Residue-level contacts at the interface:
Residue A364 in chain A interacts with residue S31 in chain B (closest heavy-atom distance 4.1 Å).

Sequence of chain B:
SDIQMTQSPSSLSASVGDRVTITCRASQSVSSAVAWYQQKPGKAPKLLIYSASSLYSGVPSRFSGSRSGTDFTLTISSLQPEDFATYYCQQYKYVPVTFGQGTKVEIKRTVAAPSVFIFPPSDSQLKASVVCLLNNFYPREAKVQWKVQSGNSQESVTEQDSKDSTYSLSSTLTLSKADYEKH

Sequence of chain A:
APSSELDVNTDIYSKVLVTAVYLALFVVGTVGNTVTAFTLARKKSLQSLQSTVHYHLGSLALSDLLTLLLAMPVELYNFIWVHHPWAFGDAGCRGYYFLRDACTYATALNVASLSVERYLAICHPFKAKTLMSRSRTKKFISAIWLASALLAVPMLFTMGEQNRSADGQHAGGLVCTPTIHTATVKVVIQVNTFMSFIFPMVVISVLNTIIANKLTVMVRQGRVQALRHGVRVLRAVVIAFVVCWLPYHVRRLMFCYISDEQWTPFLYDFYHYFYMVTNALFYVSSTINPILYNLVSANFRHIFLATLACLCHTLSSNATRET

The following describes two proteins that form a bound complex.